Interface contacts:
Residue G64 in chain B interacts with residue G9 in chain A (closest heavy-atom distance 3.6 Å).
Residue S86 in chain B contacts residue F1 in chain A (closest heavy-atom distance 3.2 Å).
Residue N89 in chain B is in contact with residue F1 in chain A (closest heavy-atom distance 3.6 Å).
Residue F14 in chain B contacts residue F1 in chain A (closest heavy-atom distance 3.6 Å).
Residue Y23 in chain B interacts with residue I4 in chain A (closest heavy-atom distance 4.0 Å).
Residue M245 in chain B contacts residue I4 in chain A (closest heavy-atom distance 3.6 Å).
Residue Y19 in chain B interacts with residue K8 in chain A (closest heavy-atom distance 3.2 Å).
Residue Y23 in chain B contacts residue F5 in chain A (closest heavy-atom distance 3.4 Å).
Residue I36 in chain B contacts residue F5 in chain A (closest heavy-atom distance 3.7 Å).
Residue T66 in chain B contacts residue K8 in chain A (closest heavy-atom distance 2.8 Å).
Residue V142 in chain B is in contact with residue G12 in chain A (closest heavy-atom distance 4.1 Å).
Residue N89 in chain B interacts with residue L3 in chain A (closest heavy-atom distance 3.7 Å).
Residue T162 in chain B interacts with residue K8 in chain A (closest heavy-atom distance 2.8 Å).
Residue A168 in chain B contacts residue G12 in chain A (closest heavy-atom distance 3.7 Å).
Residue D141 in chain B interacts with residue G11 in chain A (closest heavy-atom distance 3.3 Å).
Residue Y202 in chain B is in contact with residue I4 in chain A (closest heavy-atom distance 3.5 Å).
Residue M204 in chain B is in contact with residue I4 in chain A (closest heavy-atom distance 4.0 Å).
Residue C164 in chain B contacts residue K8 in chain A (closest heavy-atom distance 4.1 Å).
Residue Y202 in chain B interacts with residue R7 in chain A (closest heavy-atom distance 3.5 Å).
Residue Y19 in chain B contacts residue L3 in chain A (closest heavy-atom distance 3.2 Å).
Residue L163 in chain B is in contact with residue P6 in chain A (closest heavy-atom distance 3.4 Å).
Residue H13 in chain B is in contact with residue F1 in chain A (closest heavy-atom distance 3.4 Å).
Residue Y203 in chain B interacts with residue I4 in chain A (closest heavy-atom distance 3.9 Å).
Residue Y19 in chain B interacts with residue F5 in chain A (closest heavy-atom distance 4.1 Å).
Residue G62 in chain B is in contact with residue G9 in chain A (closest heavy-atom distance 3.4 Å).
Residue A246 in chain B interacts with residue F5 in chain A (closest heavy-atom distance 3.5 Å).
Residue F14 in chain B interacts with residue P2 in chain A (closest heavy-atom distance 3.8 Å).
Residue L251 in chain B interacts with residue P6 in chain A (closest heavy-atom distance 4.1 Å).
Residue L163 in chain B is in contact with residue K8 in chain A (closest heavy-atom distance 2.9 Å).
Residue D84 in chain B is in contact with residue G9 in chain A (closest heavy-atom distance 3.8 Å).
Residue I61 in chain B is in contact with residue K8 in chain A (closest heavy-atom distance 3.8 Å).
Residue Y19 in chain B contacts residue R7 in chain A (closest heavy-atom distance 2.5 Å).
Residue V142 in chain B interacts with residue G11 in chain A (closest heavy-atom distance 2.9 Å).
Residue P16 in chain B interacts with residue F1 in chain A (closest heavy-atom distance 4.1 Å).
Residue E33 in chain B interacts with residue F5 in chain A (closest heavy-atom distance 3.5 Å).
Residue C164 in chain B interacts with residue G11 in chain A (closest heavy-atom distance 2.7 Å).
Residue D166 in chain B is in contact with residue R7 in chain A (closest heavy-atom distance 2.8 Å).
Residue Y68 in chain B interacts with residue K8 in chain A (closest heavy-atom distance 4.1 Å).
Residue G62 in chain B interacts with residue G11 in chain A (closest heavy-atom distance 3.8 Å).
Residue N248 in chain B contacts residue P6 in chain A (closest heavy-atom distance 3.8 Å).
Residue A246 in chain B contacts residue I4 in chain A (closest heavy-atom distance 3.9 Å).
Residue P65 in chain B contacts residue K8 in chain A (closest heavy-atom distance 3.5 Å).
Residue G62 in chain B contacts residue K8 in chain A (closest heavy-atom distance 2.4 Å).
Residue L163 in chain B interacts with residue G9 in chain A (closest heavy-atom distance 3.5 Å).
Residue S63 in chain B contacts residue K8 in chain A (closest heavy-atom distance 3.6 Å).
Residue H13 in chain B is in contact with residue P2 in chain A (closest heavy-atom distance 3.5 Å).
Residue C140 in chain B interacts with residue G11 in chain A (closest heavy-atom distance 3.6 Å).
Residue C164 in chain B is in contact with residue G9 in chain A (closest heavy-atom distance 3.4 Å).
Residue Y10 in chain B is in contact with residue P2 in chain A (closest heavy-atom distance 3.3 Å).
Residue Y85 in chain B contacts residue G12 in chain A (closest heavy-atom distance 3.8 Å).
Residue H13 in chain B interacts with residue I4 in chain A (closest heavy-atom distance 3.8 Å).
Residue H13 in chain B is in contact with residue L3 in chain A (closest heavy-atom distance 2.9 Å).
Residue A167 in chain B contacts residue R7 in chain A (closest heavy-atom distance 3.8 Å).
Residue Q69 in chain B is in contact with residue K8 in chain A (closest heavy-atom distance 3.4 Å).
Residue G64 in chain B interacts with residue K8 in chain A (closest heavy-atom distance 3.6 Å).
Residue L163 in chain B interacts with residue R7 in chain A (closest heavy-atom distance 3.7 Å).
Residue Y24 in chain B contacts residue F5 in chain A (closest heavy-atom distance 3.8 Å).
Residue Y241 in chain B contacts residue F5 in chain A (closest heavy-atom distance 3.7 Å).
Residue Y202 in chain B interacts with residue P6 in chain A (closest heavy-atom distance 3.5 Å).
Residue M204 in chain B is in contact with residue P2 in chain A (closest heavy-atom distance 3.4 Å).

The following describes two proteins that form a bound complex.

Sequence of chain A:
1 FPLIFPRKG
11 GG

Sequence of chain B:
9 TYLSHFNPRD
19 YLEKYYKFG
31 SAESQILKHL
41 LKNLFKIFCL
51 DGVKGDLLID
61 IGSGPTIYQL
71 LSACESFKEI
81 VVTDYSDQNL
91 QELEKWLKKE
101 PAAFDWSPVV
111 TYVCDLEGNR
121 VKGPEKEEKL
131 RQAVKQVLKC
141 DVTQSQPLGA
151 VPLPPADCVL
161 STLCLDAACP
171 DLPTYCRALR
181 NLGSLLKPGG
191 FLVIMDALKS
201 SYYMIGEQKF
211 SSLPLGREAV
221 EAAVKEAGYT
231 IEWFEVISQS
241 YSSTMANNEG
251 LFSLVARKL